Contacts between the two chains:
Residue R79 in protein 1 interacts with residue H181 in protein 2 (closest heavy-atom distance 4.4 Å).
Residue G82 in protein 1 is in contact with residue G179 in protein 2 (closest heavy-atom distance 4.7 Å).
Residue G81 in protein 1 interacts with residue R180 in protein 2 (closest heavy-atom distance 5.0 Å).
Residue G82 in protein 1 interacts with residue R180 in protein 2 (closest heavy-atom distance 4.6 Å).
Residue R79 in protein 1 contacts residue G179 in protein 2 (closest heavy-atom distance 4.4 Å).
Residue G81 in protein 1 contacts residue H181 in protein 2 (closest heavy-atom distance 3.5 Å).
Residue R79 in protein 1 interacts with residue K183 in protein 2 (closest heavy-atom distance 3.4 Å).
Residue G82 in protein 1 is in contact with residue H181 in protein 2 (closest heavy-atom distance 2.7 Å).
Residue G81 in protein 1 interacts with residue M182 in protein 2 (closest heavy-atom distance 3.5 Å).
Residue G81 in protein 1 interacts with residue K183 in protein 2 (closest heavy-atom distance 4.4 Å).
Residue G82 in protein 1 contacts residue M182 in protein 2 (closest heavy-atom distance 4.0 Å).

This data describes a binding interaction between two proteins.

Sequence of protein 1:
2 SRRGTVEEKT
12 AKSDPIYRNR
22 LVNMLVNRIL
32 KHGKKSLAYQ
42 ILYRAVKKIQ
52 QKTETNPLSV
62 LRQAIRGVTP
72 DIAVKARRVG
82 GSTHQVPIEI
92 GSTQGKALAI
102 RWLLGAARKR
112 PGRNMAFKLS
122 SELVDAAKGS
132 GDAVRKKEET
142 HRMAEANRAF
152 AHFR

Sequence of protein 2:
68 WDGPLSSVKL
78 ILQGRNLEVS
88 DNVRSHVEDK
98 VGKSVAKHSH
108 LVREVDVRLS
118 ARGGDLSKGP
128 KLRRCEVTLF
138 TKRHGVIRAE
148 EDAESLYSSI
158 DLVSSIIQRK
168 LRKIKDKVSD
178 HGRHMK